These two protein chains interact to form a complex.

Contacts between the two chains:
Residue D137 in the first protein is in contact with residue P13 in the second protein (closest heavy-atom distance 3.5 Å).
Residue R311 in the first protein contacts residue P13 in the second protein (closest heavy-atom distance 4.8 Å).
Residue R311 in the first protein is in contact with residue Y16 in the second protein (closest heavy-atom distance 4.6 Å).
Residue M314 in the first protein is in contact with residue G9 in the second protein (closest heavy-atom distance 3.8 Å).
Residue Q90 in the first protein is in contact with residue P18 in the second protein (closest heavy-atom distance 3.6 Å).
Residue K312 in the first protein contacts residue A4 in the second protein (closest heavy-atom distance 3.9 Å).
Residue K316 in the first protein contacts residue T7 in the second protein (closest heavy-atom distance 2.8 Å).
Residue I73 in the first protein is in contact with residue R15 in the second protein (closest heavy-atom distance 3.1 Å).
Residue M244 in the first protein is in contact with residue H14 in the second protein (closest heavy-atom distance 3.3 Å).
Residue Q90 in the first protein is in contact with residue R17 in the second protein (closest heavy-atom distance 4.3 Å).
Residue E171 in the first protein contacts residue V10 in the second protein (closest heavy-atom distance 4.2 Å).
Residue Y87 in the first protein interacts with residue Y16 in the second protein (closest heavy-atom distance 3.6 Å).
Residue K243 in the first protein contacts residue H14 in the second protein (closest heavy-atom distance 4.2 Å).
Residue D313 in the first protein interacts with residue G9 in the second protein (closest heavy-atom distance 3.4 Å).
Residue I89 in the first protein interacts with residue P18 in the second protein (closest heavy-atom distance 3.4 Å).
Residue Y87 in the first protein is in contact with residue H14 in the second protein (closest heavy-atom distance 4.1 Å).
Residue A71 in the first protein contacts residue K12 in the second protein (closest heavy-atom distance 4.1 Å).
Residue E171 in the first protein contacts residue G9 in the second protein (closest heavy-atom distance 4.3 Å).
Residue K316 in the first protein interacts with residue G8 in the second protein (closest heavy-atom distance 2.8 Å).
Residue H242 in the first protein interacts with residue P13 in the second protein (closest heavy-atom distance 4.1 Å).
Residue N88 in the first protein interacts with residue R15 in the second protein (closest heavy-atom distance 3.9 Å).
Residue D137 in the first protein contacts residue R15 in the second protein (closest heavy-atom distance 2.6 Å).
Residue I317 in the first protein contacts residue A6 in the second protein (closest heavy-atom distance 3.4 Å).
Residue I170 in the first protein contacts residue G9 in the second protein (closest heavy-atom distance 3.2 Å).
Residue A136 in the first protein contacts residue R15 in the second protein (closest heavy-atom distance 3.7 Å).
Residue I170 in the first protein contacts residue V10 in the second protein (closest heavy-atom distance 4.4 Å).
Residue M314 in the first protein is in contact with residue G8 in the second protein (closest heavy-atom distance 3.3 Å).
Residue K243 in the first protein interacts with residue P13 in the second protein (closest heavy-atom distance 4.1 Å).
Residue T169 in the first protein contacts residue G9 in the second protein (closest heavy-atom distance 4.6 Å).
Residue V315 in the first protein is in contact with residue V10 in the second protein (closest heavy-atom distance 3.4 Å).
Residue V162 in the first protein is in contact with residue T7 in the second protein (closest heavy-atom distance 3.9 Å).
Residue A136 in the first protein is in contact with residue K12 in the second protein (closest heavy-atom distance 4.5 Å).
Residue Q90 in the first protein contacts residue Y16 in the second protein (closest heavy-atom distance 2.6 Å).
Residue I317 in the first protein contacts residue T7 in the second protein (closest heavy-atom distance 3.8 Å).
Residue D313 in the first protein interacts with residue V10 in the second protein (closest heavy-atom distance 3.2 Å).
Residue M244 in the first protein interacts with residue Y16 in the second protein (closest heavy-atom distance 4.0 Å).
Residue Q90 in the first protein contacts residue R15 in the second protein (closest heavy-atom distance 3.7 Å).
Residue I89 in the first protein interacts with residue Y16 in the second protein (closest heavy-atom distance 3.1 Å).
Residue N88 in the first protein is in contact with residue H14 in the second protein (closest heavy-atom distance 3.0 Å).
Residue Y177 in the first protein is in contact with residue K12 in the second protein (closest heavy-atom distance 3.3 Å).
Residue S318 in the first protein contacts residue A6 in the second protein (closest heavy-atom distance 3.1 Å).
Residue K316 in the first protein is in contact with residue A6 in the second protein (closest heavy-atom distance 3.0 Å).
Residue I170 in the first protein is in contact with residue T7 in the second protein (closest heavy-atom distance 4.3 Å).
Residue S166 in the first protein interacts with residue T7 in the second protein (closest heavy-atom distance 4.8 Å).
Residue D137 in the first protein contacts residue K12 in the second protein (closest heavy-atom distance 3.2 Å).
Residue I168 in the first protein interacts with residue T7 in the second protein (closest heavy-atom distance 3.5 Å).
Residue V315 in the first protein is in contact with residue G9 in the second protein (closest heavy-atom distance 4.2 Å).
Residue N88 in the first protein contacts residue Y16 in the second protein (closest heavy-atom distance 2.9 Å).
Residue Q86 in the first protein contacts residue H14 in the second protein (closest heavy-atom distance 3.7 Å).
Residue V315 in the first protein is in contact with residue G8 in the second protein (closest heavy-atom distance 3.2 Å).
Residue S318 in the first protein is in contact with residue T7 in the second protein (closest heavy-atom distance 2.9 Å).
Residue Y177 in the first protein contacts residue V10 in the second protein (closest heavy-atom distance 4.5 Å).
Residue I89 in the first protein is in contact with residue R17 in the second protein (closest heavy-atom distance 4.2 Å).
Residue I170 in the first protein is in contact with residue G8 in the second protein (closest heavy-atom distance 4.1 Å).
Residue I168 in the first protein contacts residue G8 in the second protein (closest heavy-atom distance 4.4 Å).
Residue H242 in the first protein contacts residue H14 in the second protein (closest heavy-atom distance 3.5 Å).
Residue K316 in the first protein interacts with residue P5 in the second protein (closest heavy-atom distance 4.1 Å).
Residue K312 in the first protein interacts with residue S3 in the second protein (closest heavy-atom distance 3.6 Å).
Residue R311 in the first protein interacts with residue H14 in the second protein (closest heavy-atom distance 3.4 Å).
Residue M314 in the first protein is in contact with residue V10 in the second protein (closest heavy-atom distance 4.8 Å).

Sequence of the first protein:
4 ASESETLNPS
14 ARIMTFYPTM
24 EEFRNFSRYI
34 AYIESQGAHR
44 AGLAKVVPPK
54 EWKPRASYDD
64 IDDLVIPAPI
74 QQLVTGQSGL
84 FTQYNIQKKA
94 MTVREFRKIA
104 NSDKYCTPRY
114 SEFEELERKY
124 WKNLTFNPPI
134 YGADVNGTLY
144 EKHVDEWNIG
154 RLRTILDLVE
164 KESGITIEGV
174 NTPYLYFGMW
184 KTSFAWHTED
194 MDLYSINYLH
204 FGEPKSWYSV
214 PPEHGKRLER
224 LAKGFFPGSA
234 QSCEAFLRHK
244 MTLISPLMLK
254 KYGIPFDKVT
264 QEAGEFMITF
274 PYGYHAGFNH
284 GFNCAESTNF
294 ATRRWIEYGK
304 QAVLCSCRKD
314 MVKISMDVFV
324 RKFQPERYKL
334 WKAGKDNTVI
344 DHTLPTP

Sequence of the second protein:
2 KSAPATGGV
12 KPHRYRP